Contacts between the two chains:
Residue D128 in chain A interacts with residue M84 in chain B (closest heavy-atom distance 4.3 Å).
Residue S178 in chain A interacts with residue E121 in chain B (closest heavy-atom distance 2.9 Å).
Residue K53 in chain A contacts residue D265 in chain B (closest heavy-atom distance 2.4 Å).
Residue Q181 in chain A is in contact with residue L237 in chain B (closest heavy-atom distance 3.3 Å).
Residue A46 in chain A interacts with residue K243 in chain B (closest heavy-atom distance 3.6 Å).
Residue K180 in chain A interacts with residue P262 in chain B (closest heavy-atom distance 3.6 Å).
Residue Q181 in chain A interacts with residue I263 in chain B (closest heavy-atom distance 4.1 Å).
Residue I48 in chain A is in contact with residue L244 in chain B (closest heavy-atom distance 3.8 Å).
Residue Q177 in chain A interacts with residue I263 in chain B (closest heavy-atom distance 3.4 Å).
Residue A42 in chain A contacts residue K247 in chain B (closest heavy-atom distance 3.7 Å).
Residue K53 in chain A interacts with residue T264 in chain B (closest heavy-atom distance 3.6 Å).
Residue Y164 in chain A contacts residue D265 in chain B (closest heavy-atom distance 3.4 Å).
Residue R182 in chain A interacts with residue R236 in chain B (closest heavy-atom distance 3.0 Å).
Residue T137 in chain A interacts with residue R236 in chain B (closest heavy-atom distance 3.6 Å).
Residue D187 in chain A contacts residue R270 in chain B (closest heavy-atom distance 2.4 Å).
Residue L39 in chain A is in contact with residue A253 in chain B (closest heavy-atom distance 4.3 Å).
Residue R140 in chain A contacts residue E65 in chain B (closest heavy-atom distance 2.3 Å).
Residue A185 in chain A is in contact with residue N261 in chain B (closest heavy-atom distance 3.5 Å).
Residue Q127 in chain A is in contact with residue E82 in chain B (closest heavy-atom distance 3.9 Å).
Residue Q181 in chain A interacts with residue T56 in chain B (closest heavy-atom distance 3.4 Å).
Residue V131 in chain A contacts residue A79 in chain B (closest heavy-atom distance 3.7 Å).
Residue M51 in chain A contacts residue P262 in chain B (closest heavy-atom distance 3.9 Å).
Residue H139 in chain A interacts with residue R62 in chain B (closest heavy-atom distance 3.3 Å).
Residue Q181 in chain A interacts with residue G232 in chain B (closest heavy-atom distance 2.6 Å).
Residue M50 in chain A interacts with residue M257 in chain B (closest heavy-atom distance 3.8 Å).
Residue D128 in chain A is in contact with residue N81 in chain B (closest heavy-atom distance 2.8 Å).
Residue R140 in chain A is in contact with residue L75 in chain B (closest heavy-atom distance 4.2 Å).
Residue A42 in chain A contacts residue V249 in chain B (closest heavy-atom distance 3.5 Å).
Residue G184 in chain A interacts with residue Y240 in chain B (closest heavy-atom distance 4.3 Å).
Residue T137 in chain A contacts residue Y240 in chain B (closest heavy-atom distance 3.6 Å).
Residue Q127 in chain A is in contact with residue N81 in chain B (closest heavy-atom distance 4.2 Å).
Residue G43 in chain A interacts with residue L244 in chain B (closest heavy-atom distance 3.8 Å).
Residue R41 in chain A is in contact with residue K247 in chain B (closest heavy-atom distance 4.0 Å).
Residue R182 in chain A interacts with residue Y240 in chain B (closest heavy-atom distance 3.1 Å).
Residue K53 in chain A interacts with residue R270 in chain B (closest heavy-atom distance 3.2 Å).
Residue E45 in chain A contacts residue K247 in chain B (closest heavy-atom distance 3.4 Å).
Residue F183 in chain A is in contact with residue L237 in chain B (closest heavy-atom distance 3.6 Å).
Residue K53 in chain A interacts with residue N261 in chain B (closest heavy-atom distance 2.4 Å).
Residue F183 in chain A is in contact with residue Y240 in chain B (closest heavy-atom distance 4.0 Å).
Residue A185 in chain A contacts residue M257 in chain B (closest heavy-atom distance 2.7 Å).
Residue A46 in chain A interacts with residue K247 in chain B (closest heavy-atom distance 3.9 Å).
Residue Q181 in chain A is in contact with residue L233 in chain B (closest heavy-atom distance 3.5 Å).
Residue A42 in chain A interacts with residue L244 in chain B (closest heavy-atom distance 4.0 Å).
Residue D138 in chain A is in contact with residue R236 in chain B (closest heavy-atom distance 3.3 Å).
Residue L39 in chain A is in contact with residue V249 in chain B (closest heavy-atom distance 3.7 Å).
Residue A185 in chain A is in contact with residue P262 in chain B (closest heavy-atom distance 3.8 Å).
Residue G184 in chain A interacts with residue M257 in chain B (closest heavy-atom distance 3.5 Å).
Residue V131 in chain A contacts residue N81 in chain B (closest heavy-atom distance 3.7 Å).
Residue Q127 in chain A contacts residue D83 in chain B (closest heavy-atom distance 3.5 Å).
Residue P49 in chain A contacts residue Y240 in chain B (closest heavy-atom distance 3.7 Å).
Residue D128 in chain A interacts with residue D83 in chain B (closest heavy-atom distance 3.0 Å).
Residue F183 in chain A is in contact with residue P262 in chain B (closest heavy-atom distance 3.4 Å).
Residue I48 in chain A is in contact with residue Y240 in chain B (closest heavy-atom distance 3.7 Å).
Residue Q181 in chain A contacts residue S234 in chain B (closest heavy-atom distance 2.6 Å).
Residue K176 in chain A interacts with residue E124 in chain B (closest heavy-atom distance 3.6 Å).
Residue D187 in chain A interacts with residue N261 in chain B (closest heavy-atom distance 4.2 Å).
Residue L39 in chain A contacts residue M257 in chain B (closest heavy-atom distance 4.0 Å).
Residue I48 in chain A contacts residue K243 in chain B (closest heavy-atom distance 4.3 Å).
Residue E146 in chain A interacts with residue P106 in chain B (closest heavy-atom distance 3.8 Å).
Residue L186 in chain A is in contact with residue M257 in chain B (closest heavy-atom distance 3.9 Å).

Sequence of chain A:
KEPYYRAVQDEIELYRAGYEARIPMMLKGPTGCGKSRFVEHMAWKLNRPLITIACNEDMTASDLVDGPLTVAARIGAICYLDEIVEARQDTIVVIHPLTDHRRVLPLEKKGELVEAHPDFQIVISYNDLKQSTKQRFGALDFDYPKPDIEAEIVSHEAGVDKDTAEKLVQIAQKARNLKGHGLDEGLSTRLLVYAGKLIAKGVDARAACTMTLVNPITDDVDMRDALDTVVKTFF

These two protein chains interact to form a complex.

Sequence of chain B:
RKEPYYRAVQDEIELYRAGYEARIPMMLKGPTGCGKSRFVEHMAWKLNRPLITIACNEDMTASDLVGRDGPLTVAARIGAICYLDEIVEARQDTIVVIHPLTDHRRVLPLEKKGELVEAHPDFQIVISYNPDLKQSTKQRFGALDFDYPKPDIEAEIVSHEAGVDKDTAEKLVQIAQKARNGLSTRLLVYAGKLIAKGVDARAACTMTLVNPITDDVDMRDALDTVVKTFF